Sequence of chain A:
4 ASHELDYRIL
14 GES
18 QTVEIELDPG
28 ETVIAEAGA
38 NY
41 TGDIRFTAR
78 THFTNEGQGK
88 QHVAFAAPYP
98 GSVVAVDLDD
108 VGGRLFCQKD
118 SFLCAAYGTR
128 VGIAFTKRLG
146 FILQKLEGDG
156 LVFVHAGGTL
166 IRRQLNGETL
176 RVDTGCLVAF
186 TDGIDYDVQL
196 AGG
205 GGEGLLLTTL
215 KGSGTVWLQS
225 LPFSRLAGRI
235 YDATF

Sequence of chain B:
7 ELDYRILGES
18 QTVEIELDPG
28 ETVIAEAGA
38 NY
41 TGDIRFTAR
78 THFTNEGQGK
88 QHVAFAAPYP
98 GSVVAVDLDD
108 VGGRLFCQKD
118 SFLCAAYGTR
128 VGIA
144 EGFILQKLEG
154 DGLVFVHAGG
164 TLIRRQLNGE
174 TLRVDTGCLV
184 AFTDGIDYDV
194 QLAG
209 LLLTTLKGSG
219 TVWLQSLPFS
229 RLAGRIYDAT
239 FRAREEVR

Residue-level contacts at the interface:
Residue T19 in chain A contacts residue T164 in chain B (closest heavy-atom distance 2.9 Å).
Residue A231 in chain A interacts with residue I234 in chain B (closest heavy-atom distance 4.0 Å).
Residue A94 in chain A is in contact with residue L225 in chain B (closest heavy-atom distance 3.9 Å).
Residue A93 in chain A is in contact with residue S224 in chain B (closest heavy-atom distance 3.7 Å).
Residue A231 in chain A contacts residue A237 in chain B (closest heavy-atom distance 4.0 Å).
Residue P95 in chain A interacts with residue R229 in chain B (closest heavy-atom distance 4.0 Å).
Residue F227 in chain A interacts with residue R233 in chain B (closest heavy-atom distance 3.1 Å).
Residue R45 in chain A interacts with residue R176 in chain B (closest heavy-atom distance 3.9 Å).
Residue E21 in chain A contacts residue R168 in chain B (closest heavy-atom distance 3.9 Å).
Residue P95 in chain A contacts residue L225 in chain B (closest heavy-atom distance 3.5 Å).
Residue Q18 in chain A interacts with residue T164 in chain B (closest heavy-atom distance 3.3 Å).
Residue L13 in chain A is in contact with residue T164 in chain B (closest heavy-atom distance 3.9 Å).
Residue Y96 in chain A is in contact with residue L225 in chain B (closest heavy-atom distance 3.7 Å).
Residue F227 in chain A contacts residue A237 in chain B (closest heavy-atom distance 3.3 Å).
Residue I234 in chain A is in contact with residue I234 in chain B (closest heavy-atom distance 4.1 Å).
Residue T41 in chain A is in contact with residue R176 in chain B (closest heavy-atom distance 4.5 Å).
Residue F227 in chain A interacts with residue I234 in chain B (closest heavy-atom distance 3.6 Å).
Residue R135 in chain A interacts with residue R240 in chain B (closest heavy-atom distance 3.2 Å).
Residue P97 in chain A is in contact with residue P97 in chain B (closest heavy-atom distance 3.9 Å).
Residue Y235 in chain A contacts residue R242 in chain B (closest heavy-atom distance 4.1 Å).
Residue N38 in chain A interacts with residue R229 in chain B (closest heavy-atom distance 3.2 Å).
Residue T41 in chain A is in contact with residue R168 in chain B (closest heavy-atom distance 3.8 Å).
Residue L230 in chain A interacts with residue I234 in chain B (closest heavy-atom distance 4.3 Å).
Residue F239 in chain A interacts with residue Y235 in chain B (closest heavy-atom distance 3.9 Å).
Residue Y96 in chain A is in contact with residue L230 in chain B (closest heavy-atom distance 4.2 Å).
Residue G42 in chain A is in contact with residue R176 in chain B (closest heavy-atom distance 3.1 Å).
Residue L230 in chain A contacts residue L230 in chain B (closest heavy-atom distance 4.4 Å).
Residue Q18 in chain A is in contact with residue S224 in chain B (closest heavy-atom distance 4.6 Å).
Residue G14 in chain A interacts with residue T164 in chain B (closest heavy-atom distance 4.0 Å).
Residue H89 in chain A contacts residue R168 in chain B (closest heavy-atom distance 4.5 Å).
Residue P97 in chain A is in contact with residue L225 in chain B (closest heavy-atom distance 3.6 Å).
Residue T41 in chain A interacts with residue L175 in chain B (closest heavy-atom distance 4.5 Å).
Residue P95 in chain A contacts residue R233 in chain B (closest heavy-atom distance 3.5 Å).
Residue Y39 in chain A contacts residue V177 in chain B (closest heavy-atom distance 3.8 Å).
Residue E15 in chain A contacts residue S16 in chain B (closest heavy-atom distance 3.5 Å).
Residue T19 in chain A interacts with residue S224 in chain B (closest heavy-atom distance 3.0 Å).
Residue N38 in chain A interacts with residue C181 in chain B (closest heavy-atom distance 3.5 Å).
Residue F46 in chain A contacts residue L211 in chain B (closest heavy-atom distance 3.9 Å).
Residue L13 in chain A interacts with residue I166 in chain B (closest heavy-atom distance 4.3 Å).
Residue S16 in chain A contacts residue S16 in chain B (closest heavy-atom distance 3.2 Å).
Residue Y39 in chain A contacts residue I166 in chain B (closest heavy-atom distance 3.7 Å).
Residue N38 in chain A interacts with residue V177 in chain B (closest heavy-atom distance 3.5 Å).
Residue G35 in chain A interacts with residue R229 in chain B (closest heavy-atom distance 2.8 Å).
Residue A231 in chain A contacts residue T238 in chain B (closest heavy-atom distance 4.5 Å).
Residue L136 in chain A interacts with residue R240 in chain B (closest heavy-atom distance 3.9 Å).
Residue P95 in chain A is in contact with residue L230 in chain B (closest heavy-atom distance 3.2 Å).
Residue Y39 in chain A contacts residue R176 in chain B (closest heavy-atom distance 3.1 Å).
Residue A93 in chain A contacts residue R229 in chain B (closest heavy-atom distance 3.4 Å).
Residue Y39 in chain A interacts with residue L175 in chain B (closest heavy-atom distance 3.9 Å).
Residue G42 in chain A interacts with residue T174 in chain B (closest heavy-atom distance 3.4 Å).
Residue Y235 in chain A interacts with residue A241 in chain B (closest heavy-atom distance 3.7 Å).
Residue N38 in chain A is in contact with residue D178 in chain B (closest heavy-atom distance 2.9 Å).
Residue Y39 in chain A interacts with residue L222 in chain B (closest heavy-atom distance 3.6 Å).
Residue N38 in chain A contacts residue S224 in chain B (closest heavy-atom distance 3.1 Å).
Residue Y39 in chain A interacts with residue R168 in chain B (closest heavy-atom distance 3.8 Å).
Residue T41 in chain A interacts with residue T174 in chain B (closest heavy-atom distance 4.1 Å).
Residue N38 in chain A contacts residue Q223 in chain B (closest heavy-atom distance 4.5 Å).
Residue G137 in chain A contacts residue R240 in chain B (closest heavy-atom distance 3.2 Å).
Residue A36 in chain A is in contact with residue R229 in chain B (closest heavy-atom distance 3.0 Å).
Residue Y235 in chain A interacts with residue T238 in chain B (closest heavy-atom distance 4.0 Å).

This data describes a binding interaction between two proteins.